Contacts between the two chains:
Residue Y169 in the second protein interacts with residue R237 in the first protein (closest heavy-atom distance 3.2 Å).
Residue T168 in the second protein contacts residue K193 in the first protein (closest heavy-atom distance 3.9 Å).
Residue H200 in the second protein contacts residue V187 in the first protein (closest heavy-atom distance 3.4 Å).
Residue V197 in the second protein contacts residue H125 in the first protein (closest heavy-atom distance 4.6 Å).
Residue N199 in the second protein interacts with residue S199 in the first protein (closest heavy-atom distance 4.5 Å).
Residue N183 in the second protein contacts residue E50 in the first protein (closest heavy-atom distance 4.3 Å).
Residue N199 in the second protein is in contact with residue P188 in the first protein (closest heavy-atom distance 3.5 Å).
Residue P159 in the second protein contacts residue F231 in the first protein (closest heavy-atom distance 3.8 Å).
Residue H165 in the second protein interacts with residue K193 in the first protein (closest heavy-atom distance 3.2 Å).
Residue N199 in the second protein contacts residue C124 in the first protein (closest heavy-atom distance 4.2 Å).
Residue Y157 in the second protein interacts with residue F231 in the first protein (closest heavy-atom distance 4.3 Å).
Residue N199 in the second protein contacts residue H125 in the first protein (closest heavy-atom distance 2.8 Å).
Residue T161 in the second protein contacts residue H125 in the first protein (closest heavy-atom distance 4.3 Å).
Residue T168 in the second protein is in contact with residue P236 in the first protein (closest heavy-atom distance 3.1 Å).
Residue P178 in the second protein contacts residue F231 in the first protein (closest heavy-atom distance 3.5 Å).
Residue A162 in the second protein interacts with residue L233 in the first protein (closest heavy-atom distance 4.6 Å).
Residue T170 in the second protein interacts with residue A235 in the first protein (closest heavy-atom distance 2.4 Å).
Residue Y169 in the second protein contacts residue P236 in the first protein (closest heavy-atom distance 4.4 Å).
Residue H165 in the second protein interacts with residue G194 in the first protein (closest heavy-atom distance 4.1 Å).
Residue Y174 in the second protein is in contact with residue P234 in the first protein (closest heavy-atom distance 3.9 Å).
Residue T258 in the second protein contacts residue E186 in the first protein (closest heavy-atom distance 4.2 Å).
Residue T161 in the second protein contacts residue C124 in the first protein (closest heavy-atom distance 3.3 Å).
Residue N199 in the second protein is in contact with residue C191 in the first protein (closest heavy-atom distance 3.9 Å).
Residue N176 in the second protein contacts residue P234 in the first protein (closest heavy-atom distance 3.5 Å).
Residue T168 in the second protein is in contact with residue A235 in the first protein (closest heavy-atom distance 4.6 Å).
Residue H200 in the second protein contacts residue P188 in the first protein (closest heavy-atom distance 4.4 Å).
Residue Y169 in the second protein is in contact with residue A235 in the first protein (closest heavy-atom distance 4.2 Å).
Residue N176 in the second protein is in contact with residue P232 in the first protein (closest heavy-atom distance 3.6 Å).
Residue N176 in the second protein is in contact with residue A235 in the first protein (closest heavy-atom distance 3.8 Å).
Residue V180 in the second protein interacts with residue E50 in the first protein (closest heavy-atom distance 4.6 Å).
Residue N176 in the second protein contacts residue L233 in the first protein (closest heavy-atom distance 3.2 Å).
Residue T170 in the second protein is in contact with residue P234 in the first protein (closest heavy-atom distance 4.2 Å).
Residue S173 in the second protein is in contact with residue A235 in the first protein (closest heavy-atom distance 2.8 Å).
Residue L177 in the second protein interacts with residue L233 in the first protein (closest heavy-atom distance 4.4 Å).
Residue S173 in the second protein is in contact with residue P234 in the first protein (closest heavy-atom distance 3.3 Å).
Residue T186 in the second protein contacts residue E50 in the first protein (closest heavy-atom distance 3.2 Å).
Residue P178 in the second protein interacts with residue L55 in the first protein (closest heavy-atom distance 3.6 Å).
Residue F198 in the second protein interacts with residue H125 in the first protein (closest heavy-atom distance 3.9 Å).
Residue T161 in the second protein contacts residue C191 in the first protein (closest heavy-atom distance 3.1 Å).
Residue L177 in the second protein is in contact with residue P234 in the first protein (closest heavy-atom distance 3.4 Å).
Residue H200 in the second protein is in contact with residue S199 in the first protein (closest heavy-atom distance 4.5 Å).
Residue N201 in the second protein interacts with residue P188 in the first protein (closest heavy-atom distance 4.4 Å).
Residue L181 in the second protein interacts with residue T49 in the first protein (closest heavy-atom distance 3.3 Å).
Residue Y169 in the second protein contacts residue P234 in the first protein (closest heavy-atom distance 3.5 Å).
Residue L181 in the second protein interacts with residue E50 in the first protein (closest heavy-atom distance 4.5 Å).
Residue T258 in the second protein contacts residue N198 in the first protein (closest heavy-atom distance 4.0 Å).
Residue T170 in the second protein contacts residue R237 in the first protein (closest heavy-atom distance 3.4 Å).
Residue F198 in the second protein interacts with residue L189 in the first protein (closest heavy-atom distance 4.3 Å).
Residue T170 in the second protein is in contact with residue P236 in the first protein (closest heavy-atom distance 4.0 Å).
Residue H179 in the second protein is in contact with residue D52 in the first protein (closest heavy-atom distance 3.9 Å).
Residue N176 in the second protein interacts with residue L55 in the first protein (closest heavy-atom distance 4.2 Å).
Residue L177 in the second protein contacts residue L55 in the first protein (closest heavy-atom distance 3.8 Å).
Residue N199 in the second protein is in contact with residue L189 in the first protein (closest heavy-atom distance 3.7 Å).
Residue T168 in the second protein contacts residue R237 in the first protein (closest heavy-atom distance 2.3 Å).
Residue Y169 in the second protein contacts residue L233 in the first protein (closest heavy-atom distance 3.2 Å).
Residue Y169 in the second protein interacts with residue K193 in the first protein (closest heavy-atom distance 3.9 Å).
Residue T187 in the second protein is in contact with residue E50 in the first protein (closest heavy-atom distance 3.2 Å).
Residue A185 in the second protein contacts residue E50 in the first protein (closest heavy-atom distance 4.3 Å).
Residue N199 in the second protein interacts with residue V187 in the first protein (closest heavy-atom distance 4.1 Å).
Residue N167 in the second protein contacts residue R237 in the first protein (closest heavy-atom distance 2.6 Å).

Sequence of the first protein:
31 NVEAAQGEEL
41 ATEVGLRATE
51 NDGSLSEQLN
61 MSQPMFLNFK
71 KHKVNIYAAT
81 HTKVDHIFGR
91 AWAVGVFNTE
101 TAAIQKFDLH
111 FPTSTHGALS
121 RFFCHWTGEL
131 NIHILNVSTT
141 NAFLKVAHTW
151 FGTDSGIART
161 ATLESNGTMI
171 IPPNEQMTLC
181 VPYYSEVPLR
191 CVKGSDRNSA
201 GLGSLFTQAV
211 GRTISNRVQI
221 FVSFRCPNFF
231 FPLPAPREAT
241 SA

These two protein chains interact to form a complex.

Sequence of the second protein:
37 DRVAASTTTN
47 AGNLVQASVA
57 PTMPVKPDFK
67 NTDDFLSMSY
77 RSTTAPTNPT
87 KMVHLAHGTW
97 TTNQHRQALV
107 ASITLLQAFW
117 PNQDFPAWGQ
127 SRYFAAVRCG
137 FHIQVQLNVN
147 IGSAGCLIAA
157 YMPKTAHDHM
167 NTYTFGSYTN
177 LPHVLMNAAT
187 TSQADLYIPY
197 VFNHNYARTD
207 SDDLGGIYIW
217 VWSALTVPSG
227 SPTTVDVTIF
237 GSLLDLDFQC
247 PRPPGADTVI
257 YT